The following describes two proteins that form a bound complex.

Sequence of the second protein:
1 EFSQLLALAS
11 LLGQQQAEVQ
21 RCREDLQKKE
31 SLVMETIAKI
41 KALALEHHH

Sequence of the first protein:
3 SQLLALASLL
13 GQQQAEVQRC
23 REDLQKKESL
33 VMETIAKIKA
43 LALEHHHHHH

Residue-level contacts at the interface:
Residue L8 in the first protein interacts with residue I40 in the second protein (closest heavy-atom distance 3.8 Å).
Residue Q16 in the first protein is in contact with residue V33 in the second protein (closest heavy-atom distance 3.7 Å).
Residue L26 in the first protein interacts with residue L26 in the second protein (closest heavy-atom distance 4.0 Å).
Residue L8 in the first protein contacts residue T36 in the second protein (closest heavy-atom distance 3.4 Å).
Residue I40 in the first protein interacts with residue L8 in the second protein (closest heavy-atom distance 3.9 Å).
Residue V19 in the first protein is in contact with residue V33 in the second protein (closest heavy-atom distance 3.8 Å).
Residue R23 in the first protein interacts with residue L26 in the second protein (closest heavy-atom distance 4.1 Å).
Residue L8 in the first protein interacts with residue K39 in the second protein (closest heavy-atom distance 3.8 Å).
Residue I40 in the first protein is in contact with residue L5 in the second protein (closest heavy-atom distance 3.7 Å).
Residue L5 in the first protein contacts residue L43 in the second protein (closest heavy-atom distance 3.9 Å).
Residue T36 in the first protein interacts with residue L12 in the second protein (closest heavy-atom distance 3.9 Å).
Residue H47 in the first protein contacts residue F2 in the second protein (closest heavy-atom distance 3.3 Å).
Residue H47 in the first protein is in contact with residue E1 in the second protein (closest heavy-atom distance 3.1 Å).
Residue K29 in the first protein contacts residue C22 in the second protein (closest heavy-atom distance 3.3 Å).
Residue E18 in the first protein interacts with residue K29 in the second protein (closest heavy-atom distance 2.9 Å).
Residue L26 in the first protein interacts with residue R23 in the second protein (closest heavy-atom distance 3.8 Å).
Residue E30 in the first protein interacts with residue V19 in the second protein (closest heavy-atom distance 4.0 Å).
Residue L12 in the first protein contacts residue I37 in the second protein (closest heavy-atom distance 3.8 Å).
Residue K29 in the first protein is in contact with residue E18 in the second protein (closest heavy-atom distance 3.0 Å).
Residue V33 in the first protein interacts with residue Q16 in the second protein (closest heavy-atom distance 3.7 Å).
Residue K29 in the first protein is in contact with residue V19 in the second protein (closest heavy-atom distance 3.6 Å).
Residue A44 in the first protein contacts residue L5 in the second protein (closest heavy-atom distance 3.9 Å).
Residue T36 in the first protein interacts with residue Q15 in the second protein (closest heavy-atom distance 2.6 Å).
Residue C22 in the first protein contacts residue K29 in the second protein (closest heavy-atom distance 3.9 Å).
Residue Q15 in the first protein contacts residue L32 in the second protein (closest heavy-atom distance 3.3 Å).
Residue V33 in the first protein contacts residue Q15 in the second protein (closest heavy-atom distance 3.7 Å).
Residue Q15 in the first protein is in contact with residue T36 in the second protein (closest heavy-atom distance 2.5 Å).
Residue L12 in the first protein interacts with residue V33 in the second protein (closest heavy-atom distance 3.7 Å).
Residue V33 in the first protein is in contact with residue V19 in the second protein (closest heavy-atom distance 3.9 Å).
Residue V19 in the first protein contacts residue K29 in the second protein (closest heavy-atom distance 3.5 Å).
Residue L5 in the first protein contacts residue I40 in the second protein (closest heavy-atom distance 4.5 Å).
Residue C22 in the first protein is in contact with residue D25 in the second protein (closest heavy-atom distance 4.1 Å).
Residue A9 in the first protein interacts with residue I40 in the second protein (closest heavy-atom distance 4.6 Å).
Residue V19 in the first protein interacts with residue E30 in the second protein (closest heavy-atom distance 3.8 Å).
Residue L43 in the first protein is in contact with residue L5 in the second protein (closest heavy-atom distance 3.7 Å).
Residue L26 in the first protein interacts with residue C22 in the second protein (closest heavy-atom distance 3.8 Å).
Residue C22 in the first protein is in contact with residue L26 in the second protein (closest heavy-atom distance 3.6 Å).
Residue T36 in the first protein contacts residue L8 in the second protein (closest heavy-atom distance 3.5 Å).
Residue R23 in the first protein interacts with residue E30 in the second protein (closest heavy-atom distance 2.6 Å).
Residue T36 in the first protein is in contact with residue L11 in the second protein (closest heavy-atom distance 4.1 Å).
Residue E30 in the first protein is in contact with residue R23 in the second protein (closest heavy-atom distance 3.1 Å).
Residue V33 in the first protein contacts residue L12 in the second protein (closest heavy-atom distance 3.7 Å).
Residue Q4 in the first protein contacts residue L43 in the second protein (closest heavy-atom distance 3.8 Å).
Residue V19 in the first protein interacts with residue L26 in the second protein (closest heavy-atom distance 3.6 Å).
Residue I40 in the first protein is in contact with residue L12 in the second protein (closest heavy-atom distance 4.0 Å).
Residue L12 in the first protein contacts residue I40 in the second protein (closest heavy-atom distance 3.9 Å).
Residue L8 in the first protein is in contact with residue L43 in the second protein (closest heavy-atom distance 4.1 Å).
Residue D25 in the first protein interacts with residue C22 in the second protein (closest heavy-atom distance 3.6 Å).
Residue C22 in the first protein is in contact with residue C22 in the second protein (closest heavy-atom distance 3.8 Å).
Residue L43 in the first protein interacts with residue L8 in the second protein (closest heavy-atom distance 3.7 Å).
Residue I40 in the first protein interacts with residue A9 in the second protein (closest heavy-atom distance 3.9 Å).
Residue L11 in the first protein interacts with residue T36 in the second protein (closest heavy-atom distance 3.5 Å).
Residue L26 in the first protein is in contact with residue V19 in the second protein (closest heavy-atom distance 3.6 Å).
Residue L32 in the first protein interacts with residue Q15 in the second protein (closest heavy-atom distance 3.7 Å).
Residue K39 in the first protein contacts residue L8 in the second protein (closest heavy-atom distance 3.7 Å).
Residue L43 in the first protein is in contact with residue Q4 in the second protein (closest heavy-atom distance 3.6 Å).
Residue I37 in the first protein contacts residue L12 in the second protein (closest heavy-atom distance 3.9 Å).
Residue L12 in the first protein interacts with residue T36 in the second protein (closest heavy-atom distance 3.9 Å).
Residue Q15 in the first protein is in contact with residue K29 in the second protein (closest heavy-atom distance 4.8 Å).
Residue Q15 in the first protein is in contact with residue V33 in the second protein (closest heavy-atom distance 3.7 Å).